Sequence of chain A:
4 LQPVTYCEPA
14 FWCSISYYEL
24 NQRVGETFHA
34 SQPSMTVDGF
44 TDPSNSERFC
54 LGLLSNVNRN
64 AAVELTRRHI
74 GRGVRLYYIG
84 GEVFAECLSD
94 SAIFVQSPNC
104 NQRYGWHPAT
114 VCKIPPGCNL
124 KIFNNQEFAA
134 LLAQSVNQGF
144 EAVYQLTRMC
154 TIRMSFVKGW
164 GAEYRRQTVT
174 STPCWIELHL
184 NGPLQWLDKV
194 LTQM

Residue-level contacts at the interface:
Residue G164 in chain A is in contact with residue N133 in chain B (closest heavy-atom distance 3.2 Å).
Residue E144 in chain A is in contact with residue C121 in chain B (closest heavy-atom distance 4.3 Å).
Residue A165 in chain A is in contact with residue V130 in chain B (closest heavy-atom distance 3.5 Å).
Residue H110 in chain A interacts with residue L126 in chain B (closest heavy-atom distance 3.3 Å).
Residue V114 in chain A is in contact with residue P131 in chain B (closest heavy-atom distance 3.9 Å).
Residue S138 in chain A interacts with residue L120 in chain B (closest heavy-atom distance 3.5 Å).
Residue L134 in chain A is in contact with residue L120 in chain B (closest heavy-atom distance 3.9 Å).
Residue V114 in chain A is in contact with residue K134 in chain B (closest heavy-atom distance 2.9 Å).
Residue Y107 in chain A contacts residue V139 in chain B (closest heavy-atom distance 3.4 Å).
Residue V114 in chain A is in contact with residue P132 in chain B (closest heavy-atom distance 2.9 Å).
Residue V114 in chain A contacts residue N133 in chain B (closest heavy-atom distance 3.4 Å).
Residue C121 in chain A is in contact with residue I136 in chain B (closest heavy-atom distance 4.2 Å).
Residue P101 in chain A is in contact with residue F127 in chain B (closest heavy-atom distance 4.1 Å).
Residue T113 in chain A is in contact with residue K134 in chain B (closest heavy-atom distance 3.5 Å).
Residue P118 in chain A interacts with residue Y137 in chain B (closest heavy-atom distance 3.9 Å).
Residue A112 in chain A contacts residue P131 in chain B (closest heavy-atom distance 3.2 Å).
Residue Q148 in chain A is in contact with residue D124 in chain B (closest heavy-atom distance 2.9 Å).
Residue Q148 in chain A is in contact with residue C121 in chain B (closest heavy-atom distance 2.9 Å).
Residue W163 in chain A contacts residue P131 in chain B (closest heavy-atom distance 3.6 Å).
Residue Q148 in chain A contacts residue L123 in chain B (closest heavy-atom distance 3.9 Å).
Residue A145 in chain A is in contact with residue C121 in chain B (closest heavy-atom distance 3.9 Å).
Residue Q141 in chain A contacts residue L120 in chain B (closest heavy-atom distance 2.5 Å).
Residue P118 in chain A is in contact with residue I136 in chain B (closest heavy-atom distance 3.6 Å).
Residue A165 in chain A is in contact with residue P131 in chain B (closest heavy-atom distance 2.8 Å).
Residue Q148 in chain A interacts with residue L120 in chain B (closest heavy-atom distance 3.3 Å).
Residue Y167 in chain A contacts residue N133 in chain B (closest heavy-atom distance 3.6 Å).
Residue Q137 in chain A is in contact with residue L120 in chain B (closest heavy-atom distance 4.1 Å).
Residue K116 in chain A contacts residue S135 in chain B (closest heavy-atom distance 3.9 Å).
Residue W163 in chain A contacts residue N133 in chain B (closest heavy-atom distance 2.8 Å).
Residue Q141 in chain A interacts with residue L119 in chain B (closest heavy-atom distance 2.8 Å).
Residue M152 in chain A interacts with residue L123 in chain B (closest heavy-atom distance 4.0 Å).
Residue K116 in chain A is in contact with residue I136 in chain B (closest heavy-atom distance 3.0 Å).
Residue C121 in chain A is in contact with residue Y137 in chain B (closest heavy-atom distance 3.7 Å).
Residue N122 in chain A interacts with residue I136 in chain B (closest heavy-atom distance 3.6 Å).
Residue R151 in chain A is in contact with residue D124 in chain B (closest heavy-atom distance 2.6 Å).
Residue H110 in chain A interacts with residue P132 in chain B (closest heavy-atom distance 3.8 Å).
Residue A145 in chain A contacts residue L120 in chain B (closest heavy-atom distance 3.9 Å).
Residue A112 in chain A is in contact with residue L126 in chain B (closest heavy-atom distance 3.4 Å).
Residue T113 in chain A is in contact with residue P132 in chain B (closest heavy-atom distance 3.4 Å).
Residue K116 in chain A contacts residue K134 in chain B (closest heavy-atom distance 2.8 Å).
Residue G164 in chain A contacts residue V130 in chain B (closest heavy-atom distance 3.7 Å).
Residue E166 in chain A interacts with residue N133 in chain B (closest heavy-atom distance 2.9 Å).
Residue A165 in chain A interacts with residue N133 in chain B (closest heavy-atom distance 3.0 Å).
Residue R151 in chain A interacts with residue F127 in chain B (closest heavy-atom distance 3.3 Å).
Residue Q141 in chain A is in contact with residue C121 in chain B (closest heavy-atom distance 4.3 Å).
Residue L123 in chain A contacts residue I136 in chain B (closest heavy-atom distance 3.8 Å).
Residue W109 in chain A interacts with residue S135 in chain B (closest heavy-atom distance 3.9 Å).
Residue G164 in chain A interacts with residue P131 in chain B (closest heavy-atom distance 3.2 Å).
Residue Q170 in chain A is in contact with residue V130 in chain B (closest heavy-atom distance 3.8 Å).
Residue C115 in chain A contacts residue K134 in chain B (closest heavy-atom distance 3.2 Å).
Residue Q170 in chain A is in contact with residue P131 in chain B (closest heavy-atom distance 3.4 Å).
Residue P111 in chain A contacts residue L126 in chain B (closest heavy-atom distance 3.5 Å).
Residue Q148 in chain A contacts residue D122 in chain B (closest heavy-atom distance 4.2 Å).
Residue Q99 in chain A interacts with residue P131 in chain B (closest heavy-atom distance 3.8 Å).
Residue W109 in chain A is in contact with residue V139 in chain B (closest heavy-atom distance 3.6 Å).
Residue P111 in chain A interacts with residue F127 in chain B (closest heavy-atom distance 3.7 Å).
Residue W109 in chain A is in contact with residue K134 in chain B (closest heavy-atom distance 3.6 Å).
Residue C115 in chain A interacts with residue I136 in chain B (closest heavy-atom distance 3.6 Å).
Residue A112 in chain A contacts residue F127 in chain B (closest heavy-atom distance 3.7 Å).
Residue C115 in chain A contacts residue S135 in chain B (closest heavy-atom distance 3.9 Å).

The following describes two proteins that form a bound complex.

Sequence of chain B:
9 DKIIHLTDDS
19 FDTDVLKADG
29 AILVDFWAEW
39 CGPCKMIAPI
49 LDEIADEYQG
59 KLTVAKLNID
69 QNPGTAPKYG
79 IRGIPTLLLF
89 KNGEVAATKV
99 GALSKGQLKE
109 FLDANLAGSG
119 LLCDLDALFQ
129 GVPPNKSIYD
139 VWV